Sequence of the second protein:
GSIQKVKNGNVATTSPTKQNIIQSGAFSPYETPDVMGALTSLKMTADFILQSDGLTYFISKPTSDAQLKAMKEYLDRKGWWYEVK

Residue-level contacts at the interface:
Residue T40 in the first protein contacts residue G54 in the second protein (closest heavy-atom distance 3.3 Å).
Residue T45 in the first protein interacts with residue Q51 in the second protein (closest heavy-atom distance 3.9 Å).
Residue M36 in the first protein is in contact with residue T56 in the second protein (closest heavy-atom distance 3.7 Å).
Residue L50 in the first protein contacts residue T40 in the second protein (closest heavy-atom distance 3.8 Å).
Residue F48 in the first protein contacts residue L50 in the second protein (closest heavy-atom distance 4.2 Å).
Residue M36 in the first protein is in contact with residue L50 in the second protein (closest heavy-atom distance 3.6 Å).
Residue M36 in the first protein contacts residue M36 in the second protein (closest heavy-atom distance 4.5 Å).
Residue L50 in the first protein contacts residue T45 in the second protein (closest heavy-atom distance 3.1 Å).
Residue L50 in the first protein contacts residue D47 in the second protein (closest heavy-atom distance 4.7 Å).
Residue L50 in the first protein is in contact with residue L39 in the second protein (closest heavy-atom distance 3.7 Å).
Residue T32 in the first protein interacts with residue T32 in the second protein (closest heavy-atom distance 3.6 Å).
Residue M36 in the first protein contacts residue T32 in the second protein (closest heavy-atom distance 3.7 Å).
Residue S52 in the first protein is in contact with residue T40 in the second protein (closest heavy-atom distance 3.6 Å).
Residue M36 in the first protein interacts with residue P29 in the second protein (closest heavy-atom distance 4.2 Å).
Residue P29 in the first protein contacts residue M36 in the second protein (closest heavy-atom distance 4.0 Å).
Residue M36 in the first protein contacts residue F48 in the second protein (closest heavy-atom distance 4.4 Å).
Residue F48 in the first protein is in contact with residue D47 in the second protein (closest heavy-atom distance 3.6 Å).
Residue D53 in the first protein is in contact with residue T40 in the second protein (closest heavy-atom distance 4.2 Å).
Residue L50 in the first protein interacts with residue A46 in the second protein (closest heavy-atom distance 3.0 Å).
Residue L50 in the first protein interacts with residue M36 in the second protein (closest heavy-atom distance 3.6 Å).
Residue D47 in the first protein is in contact with residue I49 in the second protein (closest heavy-atom distance 3.5 Å).
Residue P33 in the first protein is in contact with residue P29 in the second protein (closest heavy-atom distance 3.3 Å).
Residue F48 in the first protein contacts residue F48 in the second protein (closest heavy-atom distance 2.7 Å).
Residue F48 in the first protein contacts residue M36 in the second protein (closest heavy-atom distance 4.5 Å).
Residue T45 in the first protein interacts with residue L50 in the second protein (closest heavy-atom distance 2.9 Å).
Residue F48 in the first protein interacts with residue I49 in the second protein (closest heavy-atom distance 4.8 Å).
Residue P29 in the first protein contacts residue P33 in the second protein (closest heavy-atom distance 3.4 Å).
Residue K43 in the first protein contacts residue D53 in the second protein (closest heavy-atom distance 4.5 Å).
Residue P33 in the first protein interacts with residue P33 in the second protein (closest heavy-atom distance 3.8 Å).
Residue Q51 in the first protein contacts residue T40 in the second protein (closest heavy-atom distance 4.3 Å).
Residue T56 in the first protein is in contact with residue M36 in the second protein (closest heavy-atom distance 3.7 Å).
Residue A46 in the first protein is in contact with residue I49 in the second protein (closest heavy-atom distance 4.3 Å).
Residue G54 in the first protein interacts with residue T40 in the second protein (closest heavy-atom distance 3.5 Å).
Residue K43 in the first protein interacts with residue S52 in the second protein (closest heavy-atom distance 2.7 Å).
Residue T40 in the first protein contacts residue Q51 in the second protein (closest heavy-atom distance 4.3 Å).
Residue Q51 in the first protein contacts residue T45 in the second protein (closest heavy-atom distance 4.1 Å).
Residue T32 in the first protein is in contact with residue M36 in the second protein (closest heavy-atom distance 3.7 Å).
Residue I49 in the first protein contacts residue A46 in the second protein (closest heavy-atom distance 4.1 Å).
Residue L39 in the first protein interacts with residue L50 in the second protein (closest heavy-atom distance 3.7 Å).
Residue T40 in the first protein interacts with residue D53 in the second protein (closest heavy-atom distance 4.0 Å).
Residue T45 in the first protein contacts residue S52 in the second protein (closest heavy-atom distance 2.9 Å).
Residue T40 in the first protein is in contact with residue S52 in the second protein (closest heavy-atom distance 3.8 Å).
Residue F48 in the first protein is in contact with residue A46 in the second protein (closest heavy-atom distance 4.4 Å).
Residue D47 in the first protein contacts residue F48 in the second protein (closest heavy-atom distance 3.7 Å).
Residue P33 in the first protein contacts residue Y30 in the second protein (closest heavy-atom distance 4.0 Å).
Residue T40 in the first protein interacts with residue L50 in the second protein (closest heavy-atom distance 3.9 Å).
Residue L50 in the first protein interacts with residue F48 in the second protein (closest heavy-atom distance 4.2 Å).
Residue I49 in the first protein interacts with residue D47 in the second protein (closest heavy-atom distance 3.3 Å).
Residue D47 in the first protein is in contact with residue L50 in the second protein (closest heavy-atom distance 4.9 Å).
Residue A46 in the first protein contacts residue L50 in the second protein (closest heavy-atom distance 3.3 Å).
Residue A46 in the first protein interacts with residue F48 in the second protein (closest heavy-atom distance 4.3 Å).
Residue S52 in the first protein is in contact with residue T45 in the second protein (closest heavy-atom distance 2.8 Å).
Residue I49 in the first protein interacts with residue F48 in the second protein (closest heavy-atom distance 4.8 Å).
Residue Y30 in the first protein contacts residue P33 in the second protein (closest heavy-atom distance 3.9 Å).

The following describes two proteins that form a bound complex.

Sequence of the first protein:
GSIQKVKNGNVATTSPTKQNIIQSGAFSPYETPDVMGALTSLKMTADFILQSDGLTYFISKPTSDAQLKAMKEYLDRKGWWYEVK